Interface contacts:
Residue Q216 in chain A is in contact with residue K219 in chain B (closest heavy-atom distance 3.4 Å).
Residue V220 in chain A interacts with residue I218 in chain B (closest heavy-atom distance 2.7 Å).
Residue F59 in chain A interacts with residue R225 in chain B (closest heavy-atom distance 2.8 Å).
Residue Q500 in chain A contacts residue G100 in chain B (closest heavy-atom distance 3.2 Å).
Residue Q210 in chain A is in contact with residue Q216 in chain B (closest heavy-atom distance 2.7 Å).
Residue A83 in chain A contacts residue Y282 in chain B (closest heavy-atom distance 2.9 Å).
Residue Q216 in chain A contacts residue R208 in chain B (closest heavy-atom distance 2.8 Å).
Residue R69 in chain A contacts residue D380 in chain B (closest heavy-atom distance 3.0 Å).
Residue N283 in chain A contacts residue R96 in chain B (closest heavy-atom distance 2.7 Å).
Residue I218 in chain A contacts residue K219 in chain B (closest heavy-atom distance 3.4 Å).
Residue A497 in chain A contacts residue D99 in chain B (closest heavy-atom distance 3.4 Å).
Residue Y224 in chain A is in contact with residue H89 in chain B (closest heavy-atom distance 3.4 Å).
Residue Q216 in chain A is in contact with residue Q210 in chain B (closest heavy-atom distance 2.8 Å).
Residue Q231 in chain A is in contact with residue Q216 in chain B (closest heavy-atom distance 3.0 Å).
Residue I218 in chain A interacts with residue V220 in chain B (closest heavy-atom distance 2.7 Å).
Residue D380 in chain A is in contact with residue R69 in chain B (closest heavy-atom distance 2.8 Å).
Residue F59 in chain A is in contact with residue R485 in chain B (closest heavy-atom distance 3.4 Å).
Residue Y491 in chain A interacts with residue D99 in chain B (closest heavy-atom distance 2.9 Å).
Residue F59 in chain A contacts residue N484 in chain B (closest heavy-atom distance 3.4 Å).
Residue D143 in chain A contacts residue R441 in chain B (closest heavy-atom distance 2.8 Å).
Residue L487 in chain A contacts residue F88 in chain B (closest heavy-atom distance 3.3 Å).
Residue Q216 in chain A is in contact with residue G201 in chain B (closest heavy-atom distance 3.2 Å).
Residue N381 in chain A contacts residue R69 in chain B (closest heavy-atom distance 3.2 Å).
Residue R96 in chain A contacts residue N283 in chain B (closest heavy-atom distance 2.9 Å).
Residue L63 in chain A is in contact with residue P445 in chain B (closest heavy-atom distance 3.2 Å).
Residue N102 in chain A is in contact with residue N283 in chain B (closest heavy-atom distance 3.1 Å).
Residue Q210 in chain A interacts with residue G215 in chain B (closest heavy-atom distance 3.4 Å).
Residue G215 in chain A interacts with residue E212 in chain B (closest heavy-atom distance 3.3 Å).
Residue F59 in chain A contacts residue H230 in chain B (closest heavy-atom distance 3.4 Å).
Residue H230 in chain A interacts with residue F59 in chain B (closest heavy-atom distance 3.4 Å).
Residue R485 in chain A contacts residue F59 in chain B (closest heavy-atom distance 3.4 Å).
Residue D74 in chain A interacts with residue R225 in chain B (closest heavy-atom distance 2.9 Å).
Residue Q216 in chain A is in contact with residue Q231 in chain B (closest heavy-atom distance 3.3 Å).
Residue P445 in chain A contacts residue N62 in chain B (closest heavy-atom distance 2.9 Å).
Residue Q269 in chain A contacts residue A202 in chain B (closest heavy-atom distance 3.2 Å).
Residue Q269 in chain A contacts residue R225 in chain B (closest heavy-atom distance 3.2 Å).
Residue R225 in chain A is in contact with residue Q269 in chain B (closest heavy-atom distance 3.2 Å).
Residue R208 in chain A interacts with residue Q216 in chain B (closest heavy-atom distance 2.7 Å).
Residue D99 in chain A is in contact with residue Y491 in chain B (closest heavy-atom distance 2.9 Å).
Residue G100 in chain A contacts residue A497 in chain B (closest heavy-atom distance 3.2 Å).
Residue Y282 in chain A is in contact with residue A83 in chain B (closest heavy-atom distance 3.2 Å).
Residue M86 in chain A is in contact with residue S488 in chain B (closest heavy-atom distance 3.4 Å).
Residue G100 in chain A interacts with residue Q500 in chain B (closest heavy-atom distance 3.3 Å).
Residue N62 in chain A interacts with residue P445 in chain B (closest heavy-atom distance 2.9 Å).
Residue G201 in chain A contacts residue Q216 in chain B (closest heavy-atom distance 3.1 Å).
Residue R69 in chain A is in contact with residue N381 in chain B (closest heavy-atom distance 3.1 Å).
Residue Q269 in chain A interacts with residue Q231 in chain B (closest heavy-atom distance 2.9 Å).
Residue Q231 in chain A contacts residue Q269 in chain B (closest heavy-atom distance 3.0 Å).
Residue P445 in chain A contacts residue L63 in chain B (closest heavy-atom distance 3.2 Å).
Residue R447 in chain A contacts residue R69 in chain B (closest heavy-atom distance 3.3 Å).
Residue Q269 in chain A interacts with residue G201 in chain B (closest heavy-atom distance 3.2 Å).
Residue G201 in chain A interacts with residue Q269 in chain B (closest heavy-atom distance 3.4 Å).
Residue K442 in chain A interacts with residue E65 in chain B (closest heavy-atom distance 3.4 Å).
Residue K219 in chain A contacts residue Q216 in chain B (closest heavy-atom distance 3.2 Å).
Residue R441 in chain A interacts with residue D143 in chain B (closest heavy-atom distance 3.0 Å).
Residue A497 in chain A interacts with residue G100 in chain B (closest heavy-atom distance 3.4 Å).
Residue N283 in chain A interacts with residue N102 in chain B (closest heavy-atom distance 3.3 Å).
Residue R225 in chain A interacts with residue D74 in chain B (closest heavy-atom distance 2.7 Å).
Residue F88 in chain A is in contact with residue L487 in chain B (closest heavy-atom distance 3.4 Å).
Residue R225 in chain A is in contact with residue F59 in chain B (closest heavy-atom distance 3.0 Å).

This data describes a binding interaction between two proteins.

Sequence of chain B:
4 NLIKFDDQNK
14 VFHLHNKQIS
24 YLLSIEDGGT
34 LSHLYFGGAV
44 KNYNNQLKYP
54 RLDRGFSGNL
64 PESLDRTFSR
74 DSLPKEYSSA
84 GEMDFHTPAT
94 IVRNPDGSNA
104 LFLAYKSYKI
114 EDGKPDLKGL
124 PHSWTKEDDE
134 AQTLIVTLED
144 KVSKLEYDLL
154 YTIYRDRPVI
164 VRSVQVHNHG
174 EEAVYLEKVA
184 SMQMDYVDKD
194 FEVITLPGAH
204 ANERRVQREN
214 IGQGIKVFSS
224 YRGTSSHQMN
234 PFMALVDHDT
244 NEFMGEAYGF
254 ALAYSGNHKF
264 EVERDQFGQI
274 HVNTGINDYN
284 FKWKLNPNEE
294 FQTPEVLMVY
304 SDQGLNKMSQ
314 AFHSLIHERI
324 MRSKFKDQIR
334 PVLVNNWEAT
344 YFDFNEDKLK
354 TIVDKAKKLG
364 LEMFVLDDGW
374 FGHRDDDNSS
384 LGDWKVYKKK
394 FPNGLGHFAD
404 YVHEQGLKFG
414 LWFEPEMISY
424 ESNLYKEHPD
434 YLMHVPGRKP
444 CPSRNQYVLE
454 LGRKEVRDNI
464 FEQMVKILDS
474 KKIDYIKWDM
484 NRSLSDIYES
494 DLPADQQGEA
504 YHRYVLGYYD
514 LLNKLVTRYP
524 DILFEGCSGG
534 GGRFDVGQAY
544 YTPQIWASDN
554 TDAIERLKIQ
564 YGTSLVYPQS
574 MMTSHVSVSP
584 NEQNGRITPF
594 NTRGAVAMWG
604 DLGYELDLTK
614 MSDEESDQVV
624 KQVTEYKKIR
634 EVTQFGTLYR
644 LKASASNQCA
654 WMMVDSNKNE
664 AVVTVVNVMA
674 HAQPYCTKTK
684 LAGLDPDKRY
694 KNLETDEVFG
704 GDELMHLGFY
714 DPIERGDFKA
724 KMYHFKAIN

Sequence of chain A:
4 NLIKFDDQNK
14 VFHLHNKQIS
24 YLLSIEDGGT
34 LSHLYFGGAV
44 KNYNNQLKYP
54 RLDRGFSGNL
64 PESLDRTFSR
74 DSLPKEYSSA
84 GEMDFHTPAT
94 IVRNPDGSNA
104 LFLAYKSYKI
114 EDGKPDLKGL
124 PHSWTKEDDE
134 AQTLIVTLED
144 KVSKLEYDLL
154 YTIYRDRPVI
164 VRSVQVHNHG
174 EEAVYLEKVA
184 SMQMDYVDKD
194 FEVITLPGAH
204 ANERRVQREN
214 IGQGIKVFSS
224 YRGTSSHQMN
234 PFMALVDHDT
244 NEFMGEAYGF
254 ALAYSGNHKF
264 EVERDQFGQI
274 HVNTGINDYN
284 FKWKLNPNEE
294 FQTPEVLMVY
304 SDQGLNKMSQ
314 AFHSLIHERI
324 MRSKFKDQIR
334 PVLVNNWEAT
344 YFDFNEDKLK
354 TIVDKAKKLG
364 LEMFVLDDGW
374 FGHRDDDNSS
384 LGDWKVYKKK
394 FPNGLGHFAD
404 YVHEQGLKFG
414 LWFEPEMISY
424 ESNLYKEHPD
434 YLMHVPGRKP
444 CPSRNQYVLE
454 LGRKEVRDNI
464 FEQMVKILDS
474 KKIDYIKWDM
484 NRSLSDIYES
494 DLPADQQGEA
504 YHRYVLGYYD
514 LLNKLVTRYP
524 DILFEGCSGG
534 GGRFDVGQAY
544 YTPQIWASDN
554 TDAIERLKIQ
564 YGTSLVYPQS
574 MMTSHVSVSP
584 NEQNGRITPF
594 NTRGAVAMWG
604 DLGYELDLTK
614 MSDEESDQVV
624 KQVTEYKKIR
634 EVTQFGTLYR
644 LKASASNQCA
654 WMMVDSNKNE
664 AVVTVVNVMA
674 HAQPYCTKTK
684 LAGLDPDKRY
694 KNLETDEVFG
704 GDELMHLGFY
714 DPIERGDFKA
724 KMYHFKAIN